Sequence of chain A:
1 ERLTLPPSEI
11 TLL

This data describes a binding interaction between two proteins.

Residue-level contacts at the interface:
Residue V58 in chain B is in contact with residue L5 in chain A (closest heavy-atom distance 3.8 Å).
Residue V58 in chain B is in contact with residue R2 in chain A (closest heavy-atom distance 3.4 Å).
Residue V42 in chain B contacts residue L5 in chain A (closest heavy-atom distance 3.0 Å).
Residue G59 in chain B interacts with residue L5 in chain A (closest heavy-atom distance 3.6 Å).
Residue T43 in chain B interacts with residue L3 in chain A (closest heavy-atom distance 3.4 Å).
Residue T43 in chain B interacts with residue T4 in chain A (closest heavy-atom distance 3.8 Å).
Residue V42 in chain B interacts with residue L3 in chain A (closest heavy-atom distance 4.2 Å).
Residue V42 in chain B contacts residue T4 in chain A (closest heavy-atom distance 3.4 Å).
Residue H51 in chain B contacts residue E1 in chain A (closest heavy-atom distance 3.6 Å).
Residue I44 in chain B contacts residue L3 in chain A (closest heavy-atom distance 2.9 Å).
Residue V58 in chain B contacts residue T4 in chain A (closest heavy-atom distance 3.8 Å).
Residue I41 in chain B is in contact with residue L5 in chain A (closest heavy-atom distance 4.8 Å).
Residue R46 in chain B is in contact with residue E1 in chain A (closest heavy-atom distance 3.9 Å).
Residue H51 in chain B contacts residue L3 in chain A (closest heavy-atom distance 3.7 Å).
Residue R46 in chain B interacts with residue L3 in chain A (closest heavy-atom distance 3.8 Å).
Residue V58 in chain B interacts with residue L3 in chain A (closest heavy-atom distance 3.3 Å).

Sequence of chain B:
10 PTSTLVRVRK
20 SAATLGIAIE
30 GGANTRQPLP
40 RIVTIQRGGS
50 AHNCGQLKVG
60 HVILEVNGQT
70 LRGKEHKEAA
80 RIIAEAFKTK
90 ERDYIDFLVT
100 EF